Sequence of the first protein:
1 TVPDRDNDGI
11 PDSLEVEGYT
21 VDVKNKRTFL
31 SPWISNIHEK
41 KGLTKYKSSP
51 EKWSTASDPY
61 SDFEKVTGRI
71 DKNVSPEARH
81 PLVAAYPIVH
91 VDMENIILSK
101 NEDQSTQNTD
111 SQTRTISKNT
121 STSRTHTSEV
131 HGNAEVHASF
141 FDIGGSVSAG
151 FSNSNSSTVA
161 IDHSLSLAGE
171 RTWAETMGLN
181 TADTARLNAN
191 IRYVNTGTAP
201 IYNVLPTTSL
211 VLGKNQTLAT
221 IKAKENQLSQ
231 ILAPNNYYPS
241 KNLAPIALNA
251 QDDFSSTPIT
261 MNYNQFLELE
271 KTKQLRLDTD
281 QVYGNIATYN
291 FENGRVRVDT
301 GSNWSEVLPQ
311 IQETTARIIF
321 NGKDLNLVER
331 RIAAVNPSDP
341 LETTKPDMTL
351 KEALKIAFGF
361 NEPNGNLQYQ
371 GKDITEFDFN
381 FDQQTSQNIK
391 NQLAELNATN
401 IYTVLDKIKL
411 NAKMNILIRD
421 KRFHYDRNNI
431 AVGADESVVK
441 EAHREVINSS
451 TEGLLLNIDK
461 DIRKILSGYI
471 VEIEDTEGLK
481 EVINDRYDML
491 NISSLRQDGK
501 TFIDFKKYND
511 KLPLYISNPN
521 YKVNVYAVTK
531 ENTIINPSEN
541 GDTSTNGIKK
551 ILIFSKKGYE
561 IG

The following describes two proteins that form a bound complex.

Contacts between the two chains:
Residue T257 in the first protein interacts with residue I88 in the second protein (closest heavy-atom distance 4.3 Å).
Residue E170 in the first protein is in contact with residue K75 in the second protein (closest heavy-atom distance 4.4 Å).
Residue D142 in the first protein interacts with residue E38 in the second protein (closest heavy-atom distance 4.2 Å).
Residue E170 in the first protein contacts residue E72 in the second protein (closest heavy-atom distance 3.3 Å).
Residue F254 in the first protein interacts with residue H91 in the second protein (closest heavy-atom distance 4.3 Å).
Residue F254 in the first protein contacts residue K90 in the second protein (closest heavy-atom distance 4.3 Å).
Residue S256 in the first protein interacts with residue I88 in the second protein (closest heavy-atom distance 4.3 Å).
Residue F254 in the first protein is in contact with residue I92 in the second protein (closest heavy-atom distance 4.0 Å).
Residue S256 in the first protein contacts residue T89 in the second protein (closest heavy-atom distance 4.8 Å).

Sequence of the second protein:
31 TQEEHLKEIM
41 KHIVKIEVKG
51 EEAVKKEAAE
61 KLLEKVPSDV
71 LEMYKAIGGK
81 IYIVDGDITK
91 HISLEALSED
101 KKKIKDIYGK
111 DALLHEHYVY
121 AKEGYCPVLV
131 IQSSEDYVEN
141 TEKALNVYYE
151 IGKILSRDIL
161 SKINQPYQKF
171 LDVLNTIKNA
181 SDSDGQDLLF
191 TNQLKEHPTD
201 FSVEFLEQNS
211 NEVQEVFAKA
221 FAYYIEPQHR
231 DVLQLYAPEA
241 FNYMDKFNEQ